Sequence of the second protein:
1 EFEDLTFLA

Contacts between the two chains:
Residue Y100 in the first protein interacts with residue E3 in the second protein (closest heavy-atom distance 3.0 Å).
Residue Y160 in the first protein interacts with residue E1 in the second protein (closest heavy-atom distance 2.6 Å).
Residue V68 in the first protein is in contact with residue F2 in the second protein (closest heavy-atom distance 3.9 Å).
Residue I143 in the first protein is in contact with residue A9 in the second protein (closest heavy-atom distance 4.8 Å).
Residue Y160 in the first protein contacts residue F2 in the second protein (closest heavy-atom distance 4.3 Å).
Residue Y100 in the first protein contacts residue F2 in the second protein (closest heavy-atom distance 3.2 Å).
Residue N64 in the first protein interacts with residue E1 in the second protein (closest heavy-atom distance 3.1 Å).
Residue W98 in the first protein is in contact with residue T6 in the second protein (closest heavy-atom distance 3.7 Å).
Residue L6 in the first protein interacts with residue E1 in the second protein (closest heavy-atom distance 4.0 Å).
Residue I74 in the first protein is in contact with residue T6 in the second protein (closest heavy-atom distance 3.7 Å).
Residue H156 in the first protein is in contact with residue E3 in the second protein (closest heavy-atom distance 4.8 Å).
Residue H156 in the first protein is in contact with residue D4 in the second protein (closest heavy-atom distance 3.4 Å).
Residue N67 in the first protein contacts residue D4 in the second protein (closest heavy-atom distance 3.5 Å).
Residue N78 in the first protein is in contact with residue F7 in the second protein (closest heavy-atom distance 3.3 Å).
Residue N78 in the first protein is in contact with residue A9 in the second protein (closest heavy-atom distance 2.9 Å).
Residue T81 in the first protein interacts with residue A9 in the second protein (closest heavy-atom distance 3.7 Å).
Residue A25 in the first protein contacts residue F2 in the second protein (closest heavy-atom distance 4.3 Å).
Residue A153 in the first protein contacts residue F7 in the second protein (closest heavy-atom distance 3.7 Å).
Residue H156 in the first protein interacts with residue L5 in the second protein (closest heavy-atom distance 4.0 Å).
Residue N67 in the first protein contacts residue F2 in the second protein (closest heavy-atom distance 4.2 Å).
Residue W148 in the first protein contacts residue A9 in the second protein (closest heavy-atom distance 4.1 Å).
Residue K147 in the first protein is in contact with residue L8 in the second protein (closest heavy-atom distance 4.0 Å).
Residue I74 in the first protein is in contact with residue L8 in the second protein (closest heavy-atom distance 4.1 Å).
Residue N67 in the first protein contacts residue E3 in the second protein (closest heavy-atom distance 3.4 Å).
Residue Y85 in the first protein interacts with residue A9 in the second protein (closest heavy-atom distance 2.8 Å).
Residue Y172 in the first protein interacts with residue E1 in the second protein (closest heavy-atom distance 2.7 Å).
Residue W157 in the first protein contacts residue F7 in the second protein (closest heavy-atom distance 3.7 Å).
Residue Y160 in the first protein interacts with residue E3 in the second protein (closest heavy-atom distance 3.8 Å).
Residue N67 in the first protein contacts residue E1 in the second protein (closest heavy-atom distance 4.7 Å).
Residue S168 in the first protein contacts residue E1 in the second protein (closest heavy-atom distance 3.1 Å).
Residue N64 in the first protein interacts with residue F2 in the second protein (closest heavy-atom distance 3.0 Å).
Residue W157 in the first protein is in contact with residue E3 in the second protein (closest heavy-atom distance 4.3 Å).
Residue S10 in the first protein contacts residue F2 in the second protein (closest heavy-atom distance 4.2 Å).
Residue N75 in the first protein interacts with residue T6 in the second protein (closest heavy-atom distance 4.3 Å).
Residue W148 in the first protein is in contact with residue F7 in the second protein (closest heavy-atom distance 3.5 Å).
Residue M46 in the first protein is in contact with residue F2 in the second protein (closest heavy-atom distance 4.0 Å).
Residue L82 in the first protein is in contact with residue A9 in the second protein (closest heavy-atom distance 3.8 Å).
Residue S71 in the first protein contacts residue E3 in the second protein (closest heavy-atom distance 4.1 Å).
Residue Y8 in the first protein is in contact with residue E1 in the second protein (closest heavy-atom distance 2.9 Å).
Residue W98 in the first protein contacts residue E3 in the second protein (closest heavy-atom distance 3.5 Å).
Residue V77 in the first protein contacts residue L8 in the second protein (closest heavy-atom distance 3.8 Å).
Residue Y8 in the first protein contacts residue F2 in the second protein (closest heavy-atom distance 3.5 Å).
Residue H156 in the first protein is in contact with residue F7 in the second protein (closest heavy-atom distance 4.2 Å).
Residue T164 in the first protein is in contact with residue E1 in the second protein (closest heavy-atom distance 3.7 Å).
Residue R63 in the first protein contacts residue E1 in the second protein (closest heavy-atom distance 2.8 Å).
Residue K147 in the first protein interacts with residue A9 in the second protein (closest heavy-atom distance 2.9 Å).
Residue N78 in the first protein contacts residue L8 in the second protein (closest heavy-atom distance 3.5 Å).
Residue S71 in the first protein interacts with residue F2 in the second protein (closest heavy-atom distance 4.0 Å).
Residue Y100 in the first protein interacts with residue E1 in the second protein (closest heavy-atom distance 4.7 Å).
Residue Y124 in the first protein is in contact with residue A9 in the second protein (closest heavy-atom distance 4.8 Å).
Residue W148 in the first protein interacts with residue L8 in the second protein (closest heavy-atom distance 2.9 Å).
Residue Y60 in the first protein is in contact with residue E1 in the second protein (closest heavy-atom distance 3.5 Å).
Residue S144 in the first protein contacts residue A9 in the second protein (closest heavy-atom distance 2.6 Å).
Residue I74 in the first protein contacts residue F7 in the second protein (closest heavy-atom distance 3.6 Å).
Residue S71 in the first protein contacts residue T6 in the second protein (closest heavy-atom distance 3.0 Å).
Residue A151 in the first protein is in contact with residue F7 in the second protein (closest heavy-atom distance 4.8 Å).
Residue W98 in the first protein interacts with residue F2 in the second protein (closest heavy-atom distance 3.9 Å).

These two protein chains interact to form a complex.

Sequence of the first protein:
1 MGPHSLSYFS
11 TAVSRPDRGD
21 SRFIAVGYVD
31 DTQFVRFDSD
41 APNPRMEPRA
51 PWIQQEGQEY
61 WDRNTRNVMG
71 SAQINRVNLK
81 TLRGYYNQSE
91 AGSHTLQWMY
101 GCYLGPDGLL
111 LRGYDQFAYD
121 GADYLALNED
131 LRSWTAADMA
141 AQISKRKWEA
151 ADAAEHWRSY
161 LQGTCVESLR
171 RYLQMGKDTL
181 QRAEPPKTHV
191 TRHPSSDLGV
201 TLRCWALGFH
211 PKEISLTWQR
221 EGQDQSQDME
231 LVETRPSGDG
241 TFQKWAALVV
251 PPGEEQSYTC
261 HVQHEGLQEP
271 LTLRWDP